Residue-level contacts at the interface:
Residue R143 in the second protein contacts residue T214 in the first protein (closest heavy-atom distance 3.8 Å).
Residue Q60 in the second protein contacts residue K158 in the first protein (closest heavy-atom distance 3.6 Å).
Residue R64 in the second protein contacts residue E153 in the first protein (closest heavy-atom distance 3.2 Å).
Residue Y161 in the second protein interacts with residue A218 in the first protein (closest heavy-atom distance 3.3 Å).
Residue V38 in the second protein interacts with residue A223 in the first protein (closest heavy-atom distance 3.1 Å).
Residue D67 in the second protein interacts with residue E150 in the first protein (closest heavy-atom distance 3.4 Å).
Residue G164 in the second protein interacts with residue D212 in the first protein (closest heavy-atom distance 3.6 Å).
Residue F188 in the second protein contacts residue L200 in the first protein (closest heavy-atom distance 3.4 Å).
Residue Y161 in the second protein interacts with residue P215 in the first protein (closest heavy-atom distance 2.8 Å).
Residue Y161 in the second protein contacts residue R220 in the first protein (closest heavy-atom distance 3.4 Å).
Residue V163 in the second protein interacts with residue P215 in the first protein (closest heavy-atom distance 3.4 Å).
Residue N165 in the second protein is in contact with residue D212 in the first protein (closest heavy-atom distance 3.0 Å).
Residue N165 in the second protein interacts with residue A208 in the first protein (closest heavy-atom distance 3.5 Å).
Residue M168 in the second protein is in contact with residue A196 in the first protein (closest heavy-atom distance 3.9 Å).
Residue A166 in the second protein interacts with residue I197 in the first protein (closest heavy-atom distance 3.5 Å).
Residue A166 in the second protein interacts with residue K193 in the first protein (closest heavy-atom distance 3.8 Å).
Residue F50 in the second protein contacts residue Y171 in the first protein (closest heavy-atom distance 3.1 Å).
Residue E68 in the second protein interacts with residue L154 in the first protein (closest heavy-atom distance 3.8 Å).
Residue H170 in the second protein interacts with residue S195 in the first protein (closest heavy-atom distance 3.3 Å).
Residue P167 in the second protein interacts with residue I197 in the first protein (closest heavy-atom distance 3.9 Å).
Residue K229 in the second protein interacts with residue L192 in the first protein (closest heavy-atom distance 3.7 Å).
Residue Q60 in the second protein is in contact with residue K156 in the first protein (closest heavy-atom distance 2.7 Å).
Residue A169 in the second protein is in contact with residue A196 in the first protein (closest heavy-atom distance 3.3 Å).
Residue L107 in the second protein contacts residue L225 in the first protein (closest heavy-atom distance 3.5 Å).
Residue Y161 in the second protein contacts residue P217 in the first protein (closest heavy-atom distance 3.4 Å).
Residue N56 in the second protein interacts with residue D163 in the first protein (closest heavy-atom distance 2.6 Å).
Residue F188 in the second protein contacts residue A196 in the first protein (closest heavy-atom distance 3.1 Å).
Residue F53 in the second protein contacts residue D163 in the first protein (closest heavy-atom distance 3.0 Å).
Residue N165 in the second protein contacts residue E210 in the first protein (closest heavy-atom distance 3.3 Å).
Residue V38 in the second protein is in contact with residue L225 in the first protein (closest heavy-atom distance 3.6 Å).
Residue F188 in the second protein interacts with residue A199 in the first protein (closest heavy-atom distance 3.1 Å).
Residue R64 in the second protein is in contact with residue E152 in the first protein (closest heavy-atom distance 2.7 Å).
Residue Q59 in the second protein interacts with residue K156 in the first protein (closest heavy-atom distance 3.7 Å).
Residue P89 in the second protein contacts residue L225 in the first protein (closest heavy-atom distance 3.7 Å).
Residue V39 in the second protein is in contact with residue L225 in the first protein (closest heavy-atom distance 3.7 Å).
Residue Q51 in the second protein interacts with residue Y171 in the first protein (closest heavy-atom distance 3.1 Å).
Residue Y65 in the second protein is in contact with residue K156 in the first protein (closest heavy-atom distance 3.5 Å).
Residue M168 in the second protein interacts with residue K193 in the first protein (closest heavy-atom distance 3.3 Å).
Residue A169 in the second protein contacts residue L192 in the first protein (closest heavy-atom distance 3.9 Å).
Residue M168 in the second protein interacts with residue L192 in the first protein (closest heavy-atom distance 3.8 Å).
Residue E52 in the second protein is in contact with residue D163 in the first protein (closest heavy-atom distance 3.4 Å).
Residue F53 in the second protein is in contact with residue G164 in the first protein (closest heavy-atom distance 3.0 Å).
Residue E68 in the second protein is in contact with residue E150 in the first protein (closest heavy-atom distance 3.2 Å).
Residue F61 in the second protein interacts with residue Y157 in the first protein (closest heavy-atom distance 3.2 Å).
Residue Y161 in the second protein is in contact with residue F216 in the first protein (closest heavy-atom distance 3.9 Å).
Residue L142 in the second protein contacts residue N203 in the first protein (closest heavy-atom distance 3.2 Å).
Residue R64 in the second protein interacts with residue P155 in the first protein (closest heavy-atom distance 3.8 Å).
Residue Y65 in the second protein contacts residue L154 in the first protein (closest heavy-atom distance 3.4 Å).
Residue P87 in the second protein contacts residue L225 in the first protein (closest heavy-atom distance 3.3 Å).
Residue F50 in the second protein contacts residue A168 in the first protein (closest heavy-atom distance 3.3 Å).
Residue V194 in the second protein interacts with residue R220 in the first protein (closest heavy-atom distance 3.6 Å).
Residue P167 in the second protein interacts with residue A196 in the first protein (closest heavy-atom distance 3.6 Å).
Residue V47 in the second protein contacts residue Y171 in the first protein (closest heavy-atom distance 3.6 Å).
Residue E68 in the second protein contacts residue F149 in the first protein (closest heavy-atom distance 3.3 Å).
Residue Q60 in the second protein contacts residue Y157 in the first protein (closest heavy-atom distance 3.0 Å).
Residue Y161 in the second protein is in contact with residue T214 in the first protein (closest heavy-atom distance 2.2 Å).
Residue R64 in the second protein contacts residue L154 in the first protein (closest heavy-atom distance 3.4 Å).
Residue L142 in the second protein contacts residue L204 in the first protein (closest heavy-atom distance 3.5 Å).
Residue R63 in the second protein interacts with residue K156 in the first protein (closest heavy-atom distance 3.6 Å).
Residue D44 in the second protein interacts with residue V174 in the first protein (closest heavy-atom distance 3.4 Å).

Sequence of the second protein:
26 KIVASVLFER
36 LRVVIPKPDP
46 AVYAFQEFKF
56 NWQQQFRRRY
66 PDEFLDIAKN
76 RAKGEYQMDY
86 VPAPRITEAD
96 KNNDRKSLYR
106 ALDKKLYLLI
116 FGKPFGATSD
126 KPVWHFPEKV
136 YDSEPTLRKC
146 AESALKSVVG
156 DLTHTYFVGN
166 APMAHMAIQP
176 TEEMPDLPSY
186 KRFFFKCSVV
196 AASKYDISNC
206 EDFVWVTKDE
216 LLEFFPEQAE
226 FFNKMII

These two protein chains interact to form a complex.

Sequence of the first protein:
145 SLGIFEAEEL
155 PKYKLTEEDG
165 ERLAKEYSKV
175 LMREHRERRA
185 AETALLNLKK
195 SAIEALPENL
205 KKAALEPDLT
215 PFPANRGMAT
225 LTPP